Sequence of the second protein:
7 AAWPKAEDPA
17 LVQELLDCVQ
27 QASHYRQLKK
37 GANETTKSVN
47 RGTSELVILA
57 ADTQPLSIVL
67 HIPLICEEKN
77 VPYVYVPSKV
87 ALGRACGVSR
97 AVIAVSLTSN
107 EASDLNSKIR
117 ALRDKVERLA

Sequence of the first protein:
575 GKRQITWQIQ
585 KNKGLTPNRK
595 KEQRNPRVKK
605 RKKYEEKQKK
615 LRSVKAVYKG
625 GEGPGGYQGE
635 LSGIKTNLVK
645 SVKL

These two protein chains interact to form a complex.

Contacts between the two chains:
Residue G48 in the second protein interacts with residue Y622 in the first protein (closest heavy-atom distance 4.7 Å).
Residue R47 in the second protein contacts residue E626 in the first protein (closest heavy-atom distance 4.0 Å).
Residue R47 in the second protein is in contact with residue G627 in the first protein (closest heavy-atom distance 3.4 Å).
Residue R47 in the second protein contacts residue P628 in the first protein (closest heavy-atom distance 4.2 Å).